The following describes two proteins that form a bound complex.

Sequence of protein 2:
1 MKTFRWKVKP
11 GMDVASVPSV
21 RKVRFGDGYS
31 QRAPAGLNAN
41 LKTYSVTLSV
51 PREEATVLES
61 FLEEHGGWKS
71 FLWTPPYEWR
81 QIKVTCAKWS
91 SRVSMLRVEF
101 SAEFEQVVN

Sequence of protein 1:
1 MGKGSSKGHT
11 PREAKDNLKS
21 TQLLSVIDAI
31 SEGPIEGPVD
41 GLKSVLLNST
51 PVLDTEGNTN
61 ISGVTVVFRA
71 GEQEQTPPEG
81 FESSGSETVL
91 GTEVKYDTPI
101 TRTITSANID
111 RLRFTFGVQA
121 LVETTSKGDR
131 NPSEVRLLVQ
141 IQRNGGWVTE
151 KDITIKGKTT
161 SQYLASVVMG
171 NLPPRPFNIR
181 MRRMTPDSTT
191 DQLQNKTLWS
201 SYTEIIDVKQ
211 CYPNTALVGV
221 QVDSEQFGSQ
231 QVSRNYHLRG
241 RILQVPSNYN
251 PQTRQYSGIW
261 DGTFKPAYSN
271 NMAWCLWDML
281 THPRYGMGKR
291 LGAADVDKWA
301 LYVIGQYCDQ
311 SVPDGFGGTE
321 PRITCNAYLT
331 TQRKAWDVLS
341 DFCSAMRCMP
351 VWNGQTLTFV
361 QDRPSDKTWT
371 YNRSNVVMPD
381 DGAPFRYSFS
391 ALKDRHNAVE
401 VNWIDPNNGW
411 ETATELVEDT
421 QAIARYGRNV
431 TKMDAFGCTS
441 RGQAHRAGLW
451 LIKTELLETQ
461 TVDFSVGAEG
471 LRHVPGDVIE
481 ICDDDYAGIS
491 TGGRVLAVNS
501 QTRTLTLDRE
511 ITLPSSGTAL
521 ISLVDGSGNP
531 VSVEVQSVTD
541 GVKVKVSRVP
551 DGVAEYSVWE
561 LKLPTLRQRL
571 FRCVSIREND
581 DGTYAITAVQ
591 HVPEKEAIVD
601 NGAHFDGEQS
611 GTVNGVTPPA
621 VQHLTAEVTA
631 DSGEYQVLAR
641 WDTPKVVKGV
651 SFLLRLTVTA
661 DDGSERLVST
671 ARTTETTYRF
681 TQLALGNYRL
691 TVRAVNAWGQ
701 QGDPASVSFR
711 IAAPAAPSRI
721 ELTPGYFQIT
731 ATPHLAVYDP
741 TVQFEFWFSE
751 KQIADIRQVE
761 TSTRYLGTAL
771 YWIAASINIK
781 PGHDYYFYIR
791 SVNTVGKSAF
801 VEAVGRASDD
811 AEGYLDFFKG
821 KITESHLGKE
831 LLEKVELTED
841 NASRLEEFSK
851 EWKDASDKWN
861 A

Interface contacts:
Residue M378 in protein 1 contacts residue F25 in protein 2 (closest heavy-atom distance 3.3 Å).
Residue R494 in protein 1 contacts residue F25 in protein 2 (closest heavy-atom distance 3.2 Å).
Residue R509 in protein 1 is in contact with residue Y29 in protein 2 (closest heavy-atom distance 4.4 Å).
Residue L496 in protein 1 is in contact with residue Y29 in protein 2 (closest heavy-atom distance 4.9 Å).
Residue V377 in protein 1 interacts with residue V23 in protein 2 (closest heavy-atom distance 3.6 Å).
Residue S374 in protein 1 interacts with residue F25 in protein 2 (closest heavy-atom distance 3.8 Å).
Residue A468 in protein 1 contacts residue Q31 in protein 2 (closest heavy-atom distance 3.3 Å).
Residue V376 in protein 1 is in contact with residue G26 in protein 2 (closest heavy-atom distance 3.6 Å).
Residue R373 in protein 1 interacts with residue D27 in protein 2 (closest heavy-atom distance 3.1 Å).
Residue Y556 in protein 1 interacts with residue Y29 in protein 2 (closest heavy-atom distance 4.3 Å).
Residue D581 in protein 1 is in contact with residue V23 in protein 2 (closest heavy-atom distance 4.8 Å).
Residue G582 in protein 1 interacts with residue V23 in protein 2 (closest heavy-atom distance 4.9 Å).
Residue A468 in protein 1 interacts with residue R21 in protein 2 (closest heavy-atom distance 4.2 Å).
Residue M378 in protein 1 interacts with residue R24 in protein 2 (closest heavy-atom distance 3.1 Å).
Residue V377 in protein 1 contacts residue R24 in protein 2 (closest heavy-atom distance 3.6 Å).
Residue V377 in protein 1 interacts with residue F25 in protein 2 (closest heavy-atom distance 4.4 Å).
Residue T583 in protein 1 is in contact with residue V23 in protein 2 (closest heavy-atom distance 3.6 Å).
Residue D581 in protein 1 contacts residue R21 in protein 2 (closest heavy-atom distance 3.2 Å).
Residue R509 in protein 1 is in contact with residue D27 in protein 2 (closest heavy-atom distance 2.2 Å).
Residue V376 in protein 1 interacts with residue R24 in protein 2 (closest heavy-atom distance 4.3 Å).
Residue D508 in protein 1 interacts with residue Y29 in protein 2 (closest heavy-atom distance 2.3 Å).
Residue G582 in protein 1 is in contact with residue Q31 in protein 2 (closest heavy-atom distance 4.9 Å).
Residue E469 in protein 1 interacts with residue F25 in protein 2 (closest heavy-atom distance 4.6 Å).
Residue M378 in protein 1 is in contact with residue G26 in protein 2 (closest heavy-atom distance 3.9 Å).
Residue N375 in protein 1 interacts with residue F25 in protein 2 (closest heavy-atom distance 4.0 Å).
Residue V376 in protein 1 contacts residue F25 in protein 2 (closest heavy-atom distance 3.4 Å).
Residue M378 in protein 1 interacts with residue D27 in protein 2 (closest heavy-atom distance 4.5 Å).
Residue G467 in protein 1 interacts with residue Q31 in protein 2 (closest heavy-atom distance 4.5 Å).
Residue S374 in protein 1 interacts with residue G26 in protein 2 (closest heavy-atom distance 4.3 Å).
Residue S374 in protein 1 interacts with residue Y29 in protein 2 (closest heavy-atom distance 3.8 Å).
Residue R373 in protein 1 interacts with residue G26 in protein 2 (closest heavy-atom distance 3.3 Å).
Residue G467 in protein 1 is in contact with residue V23 in protein 2 (closest heavy-atom distance 4.3 Å).
Residue G467 in protein 1 interacts with residue F25 in protein 2 (closest heavy-atom distance 4.0 Å).
Residue S374 in protein 1 contacts residue D27 in protein 2 (closest heavy-atom distance 4.7 Å).
Residue R373 in protein 1 contacts residue F25 in protein 2 (closest heavy-atom distance 4.7 Å).
Residue R494 in protein 1 interacts with residue Y29 in protein 2 (closest heavy-atom distance 3.6 Å).
Residue G582 in protein 1 is in contact with residue R21 in protein 2 (closest heavy-atom distance 4.0 Å).
Residue D581 in protein 1 is in contact with residue K22 in protein 2 (closest heavy-atom distance 4.2 Å).